The following describes two proteins that form a bound complex.

Sequence of protein 2:
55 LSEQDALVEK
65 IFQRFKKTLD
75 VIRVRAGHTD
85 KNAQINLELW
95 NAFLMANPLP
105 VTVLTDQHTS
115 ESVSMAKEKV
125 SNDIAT

Interface contacts:
Residue T83 in protein 1 interacts with residue D84 in protein 2 (closest heavy-atom distance 3.4 Å).
Residue I65 in protein 1 is in contact with residue I65 in protein 2 (closest heavy-atom distance 3.8 Å).
Residue T106 in protein 1 contacts residue M119 in protein 2 (closest heavy-atom distance 3.8 Å).
Residue L103 in protein 1 contacts residue S116 in protein 2 (closest heavy-atom distance 3.8 Å).
Residue I76 in protein 1 is in contact with residue L73 in protein 2 (closest heavy-atom distance 4.0 Å).
Residue N90 in protein 1 contacts residue W94 in protein 2 (closest heavy-atom distance 3.0 Å).
Residue N95 in protein 1 contacts residue T113 in protein 2 (closest heavy-atom distance 3.4 Å).
Residue H82 in protein 1 contacts residue D84 in protein 2 (closest heavy-atom distance 4.0 Å).
Residue T72 in protein 1 interacts with residue R77 in protein 2 (closest heavy-atom distance 3.4 Å).
Residue L93 in protein 1 interacts with residue W94 in protein 2 (closest heavy-atom distance 3.6 Å).
Residue L73 in protein 1 contacts residue L73 in protein 2 (closest heavy-atom distance 3.7 Å).
Residue R68 in protein 1 interacts with residue F66 in protein 2 (closest heavy-atom distance 3.5 Å).
Residue N95 in protein 1 contacts residue V117 in protein 2 (closest heavy-atom distance 3.7 Å).
Residue I89 in protein 1 interacts with residue L91 in protein 2 (closest heavy-atom distance 3.8 Å).
Residue E57 in protein 1 is in contact with residue Q58 in protein 2 (closest heavy-atom distance 2.9 Å).
Residue L108 in protein 1 interacts with residue M119 in protein 2 (closest heavy-atom distance 3.5 Å).
Residue F69 in protein 1 contacts residue F66 in protein 2 (closest heavy-atom distance 3.9 Å).
Residue E92 in protein 1 contacts residue L108 in protein 2 (closest heavy-atom distance 3.4 Å).
Residue F97 in protein 1 is in contact with residue F97 in protein 2 (closest heavy-atom distance 3.5 Å).
Residue L61 in protein 1 interacts with residue Q58 in protein 2 (closest heavy-atom distance 3.7 Å).
Residue R79 in protein 1 contacts residue A80 in protein 2 (closest heavy-atom distance 3.9 Å).
Residue W94 in protein 1 interacts with residue W94 in protein 2 (closest heavy-atom distance 3.7 Å).
Residue R79 in protein 1 contacts residue G81 in protein 2 (closest heavy-atom distance 3.7 Å).
Residue F69 in protein 1 interacts with residue L73 in protein 2 (closest heavy-atom distance 3.6 Å).
Residue L98 in protein 1 contacts residue S114 in protein 2 (closest heavy-atom distance 3.9 Å).
Residue A96 in protein 1 contacts residue T106 in protein 2 (closest heavy-atom distance 3.6 Å).
Residue N90 in protein 1 is in contact with residue N90 in protein 2 (closest heavy-atom distance 3.0 Å).
Residue D110 in protein 1 is in contact with residue K123 in protein 2 (closest heavy-atom distance 3.6 Å).
Residue F69 in protein 1 interacts with residue F69 in protein 2 (closest heavy-atom distance 3.5 Å).
Residue T72 in protein 1 is in contact with residue L73 in protein 2 (closest heavy-atom distance 4.0 Å).
Residue F97 in protein 1 interacts with residue W94 in protein 2 (closest heavy-atom distance 3.8 Å).
Residue R68 in protein 1 is in contact with residue V62 in protein 2 (closest heavy-atom distance 4.0 Å).
Residue N95 in protein 1 contacts residue L108 in protein 2 (closest heavy-atom distance 3.6 Å).
Residue L108 in protein 1 interacts with residue K123 in protein 2 (closest heavy-atom distance 3.6 Å).
Residue R79 in protein 1 is in contact with residue R77 in protein 2 (closest heavy-atom distance 3.0 Å).
Residue F97 in protein 1 is in contact with residue L103 in protein 2 (closest heavy-atom distance 3.9 Å).
Residue K64 in protein 1 is in contact with residue V62 in protein 2 (closest heavy-atom distance 4.0 Å).
Residue K64 in protein 1 interacts with residue Q58 in protein 2 (closest heavy-atom distance 3.1 Å).
Residue N101 in protein 1 is in contact with residue L103 in protein 2 (closest heavy-atom distance 3.9 Å).
Residue N95 in protein 1 contacts residue V107 in protein 2 (closest heavy-atom distance 3.0 Å).
Residue N95 in protein 1 interacts with residue H112 in protein 2 (closest heavy-atom distance 2.8 Å).
Residue L61 in protein 1 interacts with residue V62 in protein 2 (closest heavy-atom distance 3.8 Å).
Residue I76 in protein 1 interacts with residue I76 in protein 2 (closest heavy-atom distance 3.8 Å).
Residue L98 in protein 1 contacts residue S116 in protein 2 (closest heavy-atom distance 3.9 Å).
Residue K64 in protein 1 is in contact with residue D59 in protein 2 (closest heavy-atom distance 3.0 Å).
Residue N95 in protein 1 interacts with residue T109 in protein 2 (closest heavy-atom distance 3.5 Å).
Residue N86 in protein 1 is in contact with residue A87 in protein 2 (closest heavy-atom distance 3.8 Å).
Residue E92 in protein 1 interacts with residue T109 in protein 2 (closest heavy-atom distance 2.4 Å).
Residue A96 in protein 1 interacts with residue L103 in protein 2 (closest heavy-atom distance 3.6 Å).
Residue M99 in protein 1 is in contact with residue S114 in protein 2 (closest heavy-atom distance 3.6 Å).
Residue I76 in protein 1 contacts residue R77 in protein 2 (closest heavy-atom distance 3.9 Å).
Residue I65 in protein 1 interacts with residue V62 in protein 2 (closest heavy-atom distance 3.6 Å).
Residue N95 in protein 1 contacts residue S114 in protein 2 (closest heavy-atom distance 2.8 Å).
Residue M99 in protein 1 is in contact with residue H112 in protein 2 (closest heavy-atom distance 3.8 Å).
Residue R68 in protein 1 contacts residue E63 in protein 2 (closest heavy-atom distance 3.1 Å).
Residue T109 in protein 1 interacts with residue K123 in protein 2 (closest heavy-atom distance 3.2 Å).
Residue T106 in protein 1 contacts residue S116 in protein 2 (closest heavy-atom distance 2.6 Å).
Residue A96 in protein 1 is in contact with residue V107 in protein 2 (closest heavy-atom distance 3.3 Å).
Residue A100 in protein 1 contacts residue L103 in protein 2 (closest heavy-atom distance 3.7 Å).
Residue L91 in protein 1 interacts with residue V117 in protein 2 (closest heavy-atom distance 3.8 Å).

Sequence of protein 1:
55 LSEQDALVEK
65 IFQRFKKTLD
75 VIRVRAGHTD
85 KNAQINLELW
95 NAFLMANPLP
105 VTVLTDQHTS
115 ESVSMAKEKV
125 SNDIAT